These two protein chains interact to form a complex.

Residue-level contacts at the interface:
Residue E83 in the second protein interacts with residue A69 in the first protein (closest heavy-atom distance 3.6 Å).
Residue Y109 in the second protein interacts with residue E47 in the first protein (closest heavy-atom distance 3.0 Å).
Residue H110 in the second protein contacts residue E47 in the first protein (closest heavy-atom distance 3.0 Å).
Residue A84 in the second protein interacts with residue S101 in the first protein (closest heavy-atom distance 3.6 Å).
Residue T44 in the second protein contacts residue T44 in the first protein (closest heavy-atom distance 3.0 Å).
Residue S34 in the second protein is in contact with residue L37 in the first protein (closest heavy-atom distance 3.5 Å).
Residue A43 in the second protein contacts residue F45 in the first protein (closest heavy-atom distance 3.7 Å).
Residue A92 in the second protein contacts residue A89 in the first protein (closest heavy-atom distance 3.6 Å).
Residue L82 in the second protein interacts with residue N103 in the first protein (closest heavy-atom distance 2.8 Å).
Residue V104 in the second protein interacts with residue A106 in the first protein (closest heavy-atom distance 2.7 Å).
Residue F45 in the second protein interacts with residue A43 in the first protein (closest heavy-atom distance 3.6 Å).
Residue Y108 in the second protein contacts residue T52 in the first protein (closest heavy-atom distance 2.9 Å).
Residue T52 in the second protein interacts with residue Y108 in the first protein (closest heavy-atom distance 2.8 Å).
Residue Y108 in the second protein interacts with residue C27 in the first protein (closest heavy-atom distance 3.6 Å).
Residue F45 in the second protein is in contact with residue H112 in the first protein (closest heavy-atom distance 3.5 Å).
Residue L82 in the second protein is in contact with residue S101 in the first protein (closest heavy-atom distance 3.4 Å).
Residue E83 in the second protein contacts residue Q116 in the first protein (closest heavy-atom distance 3.1 Å).
Residue T28 in the second protein contacts residue Y108 in the first protein (closest heavy-atom distance 3.6 Å).
Residue Y109 in the second protein is in contact with residue E49 in the first protein (closest heavy-atom distance 3.5 Å).
Residue F26 in the second protein contacts residue Y108 in the first protein (closest heavy-atom distance 3.5 Å).
Residue A89 in the second protein contacts residue A92 in the first protein (closest heavy-atom distance 3.6 Å).
Residue I105 in the second protein is in contact with residue F45 in the first protein (closest heavy-atom distance 3.7 Å).
Residue I105 in the second protein is in contact with residue V104 in the first protein (closest heavy-atom distance 3.4 Å).
Residue Y109 in the second protein contacts residue T28 in the first protein (closest heavy-atom distance 3.6 Å).
Residue H110 in the second protein contacts residue E49 in the first protein (closest heavy-atom distance 3.4 Å).
Residue T44 in the second protein interacts with residue A43 in the first protein (closest heavy-atom distance 3.2 Å).
Residue F45 in the second protein contacts residue I42 in the first protein (closest heavy-atom distance 3.4 Å).
Residue T88 in the second protein interacts with residue A102 in the first protein (closest heavy-atom distance 2.6 Å).
Residue I42 in the second protein is in contact with residue F45 in the first protein (closest heavy-atom distance 3.3 Å).
Residue H112 in the second protein is in contact with residue F45 in the first protein (closest heavy-atom distance 3.5 Å).
Residue Y108 in the second protein is in contact with residue S67 in the first protein (closest heavy-atom distance 3.7 Å).
Residue A106 in the second protein is in contact with residue V104 in the first protein (closest heavy-atom distance 2.7 Å).
Residue Y108 in the second protein contacts residue E47 in the first protein (closest heavy-atom distance 3.4 Å).
Residue H112 in the second protein contacts residue E47 in the first protein (closest heavy-atom distance 2.8 Å).
Residue A43 in the second protein interacts with residue T44 in the first protein (closest heavy-atom distance 3.2 Å).
Residue E47 in the second protein is in contact with residue H110 in the first protein (closest heavy-atom distance 3.0 Å).
Residue V104 in the second protein contacts residue I105 in the first protein (closest heavy-atom distance 3.4 Å).
Residue F26 in the second protein interacts with residue A106 in the first protein (closest heavy-atom distance 3.6 Å).
Residue Y108 in the second protein interacts with residue T28 in the first protein (closest heavy-atom distance 3.7 Å).
Residue I42 in the second protein interacts with residue R46 in the first protein (closest heavy-atom distance 2.8 Å).
Residue E49 in the second protein is in contact with residue H110 in the first protein (closest heavy-atom distance 3.5 Å).
Residue S7 in the second protein interacts with residue A96 in the first protein (closest heavy-atom distance 3.7 Å).
Residue E47 in the second protein is in contact with residue Y109 in the first protein (closest heavy-atom distance 3.0 Å).
Residue R46 in the second protein interacts with residue I42 in the first protein (closest heavy-atom distance 2.8 Å).
Residue G107 in the second protein interacts with residue E47 in the first protein (closest heavy-atom distance 3.4 Å).
Residue L82 in the second protein interacts with residue F71 in the first protein (closest heavy-atom distance 3.4 Å).
Residue R46 in the second protein contacts residue E40 in the first protein (closest heavy-atom distance 3.2 Å).
Residue S3 in the second protein is in contact with residue A96 in the first protein (closest heavy-atom distance 3.4 Å).
Residue Y108 in the second protein interacts with residue F26 in the first protein (closest heavy-atom distance 3.4 Å).
Residue E47 in the second protein is in contact with residue Y108 in the first protein (closest heavy-atom distance 3.4 Å).
Residue E49 in the second protein is in contact with residue Y109 in the first protein (closest heavy-atom distance 3.4 Å).
Residue E83 in the second protein interacts with residue S101 in the first protein (closest heavy-atom distance 3.4 Å).
Residue C27 in the second protein interacts with residue Y108 in the first protein (closest heavy-atom distance 3.6 Å).
Residue A106 in the second protein contacts residue F26 in the first protein (closest heavy-atom distance 3.6 Å).
Residue E47 in the second protein interacts with residue H112 in the first protein (closest heavy-atom distance 2.9 Å).
Residue F45 in the second protein is in contact with residue I105 in the first protein (closest heavy-atom distance 3.4 Å).
Residue E47 in the second protein is in contact with residue G107 in the first protein (closest heavy-atom distance 3.6 Å).
Residue V104 in the second protein contacts residue V104 in the first protein (closest heavy-atom distance 3.2 Å).
Residue T28 in the second protein interacts with residue Y109 in the first protein (closest heavy-atom distance 3.4 Å).
Residue V85 in the second protein is in contact with residue A96 in the first protein (closest heavy-atom distance 3.5 Å).

Sequence of the second protein:
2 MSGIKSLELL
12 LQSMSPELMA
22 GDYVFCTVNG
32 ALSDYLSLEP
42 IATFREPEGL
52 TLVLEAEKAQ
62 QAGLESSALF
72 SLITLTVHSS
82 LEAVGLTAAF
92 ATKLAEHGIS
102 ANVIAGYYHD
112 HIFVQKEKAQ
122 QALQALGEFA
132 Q

Sequence of the first protein:
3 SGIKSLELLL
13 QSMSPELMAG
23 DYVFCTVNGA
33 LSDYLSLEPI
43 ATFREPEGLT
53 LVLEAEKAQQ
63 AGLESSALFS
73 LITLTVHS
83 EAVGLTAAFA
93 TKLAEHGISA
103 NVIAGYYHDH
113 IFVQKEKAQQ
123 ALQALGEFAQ